Sequence of chain A:
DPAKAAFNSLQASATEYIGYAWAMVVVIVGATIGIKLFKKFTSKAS

These two protein chains interact to form a complex.

Residue-level contacts at the interface:
Residue L376 in chain B is in contact with residue V53 in chain A (closest heavy-atom distance 4.4 Å).
Residue V380 in chain B is in contact with residue I60 in chain A (closest heavy-atom distance 3.6 Å).
Residue L384 in chain B interacts with residue L64 in chain A (closest heavy-atom distance 3.9 Å).
Residue L384 in chain B is in contact with residue I60 in chain A (closest heavy-atom distance 4.0 Å).
Residue F383 in chain B contacts residue L64 in chain A (closest heavy-atom distance 3.5 Å).
Residue V387 in chain B is in contact with residue F68 in chain A (closest heavy-atom distance 3.6 Å).
Residue V387 in chain B interacts with residue L64 in chain A (closest heavy-atom distance 4.0 Å).
Residue K373 in chain B contacts residue W49 in chain A (closest heavy-atom distance 3.5 Å).
Residue K373 in chain B is in contact with residue V53 in chain A (closest heavy-atom distance 4.1 Å).
Residue M391 in chain B contacts residue F68 in chain A (closest heavy-atom distance 4.2 Å).

Sequence of chain B:
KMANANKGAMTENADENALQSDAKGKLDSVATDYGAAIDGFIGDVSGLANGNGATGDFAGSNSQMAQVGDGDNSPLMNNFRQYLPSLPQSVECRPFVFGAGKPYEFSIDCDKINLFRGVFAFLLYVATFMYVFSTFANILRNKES